Residue-level contacts at the interface:
Residue S66 in chain B interacts with residue A35 in chain A (closest heavy-atom distance 4.7 Å).
Residue L49 in chain B is in contact with residue F32 in chain A (closest heavy-atom distance 4.9 Å).
Residue Y67 in chain B is in contact with residue I36 in chain A (closest heavy-atom distance 4.2 Å).
Residue F54 in chain B contacts residue F31 in chain A (closest heavy-atom distance 3.2 Å).
Residue Y42 in chain B interacts with residue T24 in chain A (closest heavy-atom distance 4.3 Å).
Residue Y42 in chain B contacts residue L25 in chain A (closest heavy-atom distance 2.8 Å).
Residue T53 in chain B is in contact with residue F32 in chain A (closest heavy-atom distance 4.8 Å).
Residue F54 in chain B is in contact with residue A35 in chain A (closest heavy-atom distance 3.4 Å).
Residue Y67 in chain B contacts residue A35 in chain A (closest heavy-atom distance 3.7 Å).
Residue S66 in chain B interacts with residue M39 in chain A (closest heavy-atom distance 2.8 Å).
Residue Y67 in chain B is in contact with residue M39 in chain A (closest heavy-atom distance 4.6 Å).

Sequence of chain A:
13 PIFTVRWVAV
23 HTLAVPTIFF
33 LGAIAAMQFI

Sequence of chain B:
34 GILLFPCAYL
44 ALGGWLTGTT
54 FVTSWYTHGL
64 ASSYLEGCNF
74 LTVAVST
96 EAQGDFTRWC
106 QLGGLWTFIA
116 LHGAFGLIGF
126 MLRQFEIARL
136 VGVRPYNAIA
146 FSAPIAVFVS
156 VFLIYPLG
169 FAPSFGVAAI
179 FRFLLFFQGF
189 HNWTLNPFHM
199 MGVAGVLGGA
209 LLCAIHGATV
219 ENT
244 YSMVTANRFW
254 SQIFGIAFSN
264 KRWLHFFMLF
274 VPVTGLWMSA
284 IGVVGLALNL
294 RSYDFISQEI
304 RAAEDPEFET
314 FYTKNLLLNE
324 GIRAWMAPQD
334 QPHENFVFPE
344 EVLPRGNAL

These two protein chains interact to form a complex.